This data describes a binding interaction between two proteins.

Contacts between the two chains:
Residue V182 in chain A contacts residue G141 in chain B (closest heavy-atom distance 3.5 Å).
Residue F38 in chain A contacts residue S37 in chain B (closest heavy-atom distance 3.9 Å).
Residue G193 in chain A interacts with residue F38 in chain B (closest heavy-atom distance 3.0 Å).
Residue V170 in chain A is in contact with residue D163 in chain B (closest heavy-atom distance 3.6 Å).
Residue F38 in chain A contacts residue I196 in chain B (closest heavy-atom distance 3.7 Å).
Residue F38 in chain A contacts residue F38 in chain B (closest heavy-atom distance 3.7 Å).
Residue V170 in chain A interacts with residue I140 in chain B (closest heavy-atom distance 4.2 Å).
Residue G153 in chain A is in contact with residue G153 in chain B (closest heavy-atom distance 3.4 Å).
Residue P168 in chain A interacts with residue I159 in chain B (closest heavy-atom distance 4.2 Å).
Residue M194 in chain A interacts with residue N186 in chain B (closest heavy-atom distance 3.4 Å).
Residue F167 in chain A interacts with residue M194 in chain B (closest heavy-atom distance 4.2 Å).
Residue A151 in chain A is in contact with residue T155 in chain B (closest heavy-atom distance 2.7 Å).
Residue I159 in chain A interacts with residue P168 in chain B (closest heavy-atom distance 3.9 Å).
Residue S152 in chain A is in contact with residue G160 in chain B (closest heavy-atom distance 2.5 Å).
Residue N186 in chain A interacts with residue R198 in chain B (closest heavy-atom distance 4.2 Å).
Residue S152 in chain A interacts with residue E156 in chain B (closest heavy-atom distance 4.0 Å).
Residue I159 in chain A is in contact with residue A151 in chain B (closest heavy-atom distance 3.9 Å).
Residue M194 in chain A interacts with residue A190 in chain B (closest heavy-atom distance 3.6 Å).
Residue G153 in chain A is in contact with residue Q154 in chain B (closest heavy-atom distance 3.5 Å).
Residue G193 in chain A is in contact with residue A189 in chain B (closest heavy-atom distance 3.6 Å).
Residue A190 in chain A interacts with residue M194 in chain B (closest heavy-atom distance 3.6 Å).
Residue V170 in chain A contacts residue S162 in chain B (closest heavy-atom distance 3.7 Å).
Residue N40 in chain A is in contact with residue S37 in chain B (closest heavy-atom distance 2.9 Å).
Residue S37 in chain A is in contact with residue N40 in chain B (closest heavy-atom distance 3.3 Å).
Residue V182 in chain A is in contact with residue I140 in chain B (closest heavy-atom distance 4.0 Å).
Residue G153 in chain A is in contact with residue E156 in chain B (closest heavy-atom distance 3.6 Å).
Residue L164 in chain A is in contact with residue P168 in chain B (closest heavy-atom distance 3.4 Å).
Residue S162 in chain A contacts residue P168 in chain B (closest heavy-atom distance 3.7 Å).
Residue V183 in chain A is in contact with residue D163 in chain B (closest heavy-atom distance 3.8 Å).
Residue V165 in chain A interacts with residue F167 in chain B (closest heavy-atom distance 3.7 Å).
Residue V165 in chain A is in contact with residue V165 in chain B (closest heavy-atom distance 3.5 Å).
Residue A189 in chain A contacts residue G193 in chain B (closest heavy-atom distance 3.4 Å).
Residue E156 in chain A interacts with residue S152 in chain B (closest heavy-atom distance 3.8 Å).
Residue A189 in chain A interacts with residue M194 in chain B (closest heavy-atom distance 4.0 Å).
Residue P168 in chain A contacts residue S162 in chain B (closest heavy-atom distance 3.3 Å).
Residue G141 in chain A interacts with residue N186 in chain B (closest heavy-atom distance 2.9 Å).
Residue S152 in chain A is in contact with residue T155 in chain B (closest heavy-atom distance 3.8 Å).
Residue G197 in chain A is in contact with residue F38 in chain B (closest heavy-atom distance 3.9 Å).
Residue F38 in chain A is in contact with residue G193 in chain B (closest heavy-atom distance 3.4 Å).
Residue Q154 in chain A contacts residue Q154 in chain B (closest heavy-atom distance 3.2 Å).
Residue T155 in chain A interacts with residue A151 in chain B (closest heavy-atom distance 2.6 Å).
Residue F167 in chain A interacts with residue V165 in chain B (closest heavy-atom distance 3.5 Å).
Residue A151 in chain A contacts residue I159 in chain B (closest heavy-atom distance 3.5 Å).
Residue P168 in chain A interacts with residue L164 in chain B (closest heavy-atom distance 3.4 Å).
Residue S37 in chain A is in contact with residue F38 in chain B (closest heavy-atom distance 4.0 Å).
Residue N186 in chain A interacts with residue M194 in chain B (closest heavy-atom distance 3.5 Å).
Residue T155 in chain A is in contact with residue G153 in chain B (closest heavy-atom distance 2.8 Å).
Residue D163 in chain A contacts residue P168 in chain B (closest heavy-atom distance 4.0 Å).
Residue T155 in chain A contacts residue T155 in chain B (closest heavy-atom distance 3.6 Å).
Residue P168 in chain A interacts with residue D163 in chain B (closest heavy-atom distance 3.5 Å).
Residue G153 in chain A interacts with residue T155 in chain B (closest heavy-atom distance 2.8 Å).
Residue I159 in chain A is in contact with residue S152 in chain B (closest heavy-atom distance 4.0 Å).
Residue T155 in chain A is in contact with residue S152 in chain B (closest heavy-atom distance 3.7 Å).
Residue V165 in chain A is in contact with residue L166 in chain B (closest heavy-atom distance 3.9 Å).
Residue F38 in chain A is in contact with residue G197 in chain B (closest heavy-atom distance 3.7 Å).
Residue Q154 in chain A is in contact with residue G153 in chain B (closest heavy-atom distance 3.0 Å).
Residue G160 in chain A interacts with residue S152 in chain B (closest heavy-atom distance 2.6 Å).
Residue E156 in chain A is in contact with residue G153 in chain B (closest heavy-atom distance 3.5 Å).
Residue A190 in chain A contacts residue A190 in chain B (closest heavy-atom distance 3.4 Å).
Residue N186 in chain A contacts residue G141 in chain B (closest heavy-atom distance 2.8 Å).

Sequence of chain B:
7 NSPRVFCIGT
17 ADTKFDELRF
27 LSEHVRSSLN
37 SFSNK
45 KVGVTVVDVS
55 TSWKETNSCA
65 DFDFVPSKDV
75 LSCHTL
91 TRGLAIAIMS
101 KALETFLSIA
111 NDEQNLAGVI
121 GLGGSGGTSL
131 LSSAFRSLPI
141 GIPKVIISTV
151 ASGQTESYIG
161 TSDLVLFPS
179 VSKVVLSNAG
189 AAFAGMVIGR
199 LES

Sequence of chain A:
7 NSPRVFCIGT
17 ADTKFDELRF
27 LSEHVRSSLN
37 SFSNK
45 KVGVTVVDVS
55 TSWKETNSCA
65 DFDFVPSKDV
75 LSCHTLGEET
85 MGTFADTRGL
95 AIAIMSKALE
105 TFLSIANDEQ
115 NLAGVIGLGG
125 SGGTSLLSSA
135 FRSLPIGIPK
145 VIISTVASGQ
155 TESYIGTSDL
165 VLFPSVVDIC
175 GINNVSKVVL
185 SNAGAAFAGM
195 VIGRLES